Sequence of the second protein:
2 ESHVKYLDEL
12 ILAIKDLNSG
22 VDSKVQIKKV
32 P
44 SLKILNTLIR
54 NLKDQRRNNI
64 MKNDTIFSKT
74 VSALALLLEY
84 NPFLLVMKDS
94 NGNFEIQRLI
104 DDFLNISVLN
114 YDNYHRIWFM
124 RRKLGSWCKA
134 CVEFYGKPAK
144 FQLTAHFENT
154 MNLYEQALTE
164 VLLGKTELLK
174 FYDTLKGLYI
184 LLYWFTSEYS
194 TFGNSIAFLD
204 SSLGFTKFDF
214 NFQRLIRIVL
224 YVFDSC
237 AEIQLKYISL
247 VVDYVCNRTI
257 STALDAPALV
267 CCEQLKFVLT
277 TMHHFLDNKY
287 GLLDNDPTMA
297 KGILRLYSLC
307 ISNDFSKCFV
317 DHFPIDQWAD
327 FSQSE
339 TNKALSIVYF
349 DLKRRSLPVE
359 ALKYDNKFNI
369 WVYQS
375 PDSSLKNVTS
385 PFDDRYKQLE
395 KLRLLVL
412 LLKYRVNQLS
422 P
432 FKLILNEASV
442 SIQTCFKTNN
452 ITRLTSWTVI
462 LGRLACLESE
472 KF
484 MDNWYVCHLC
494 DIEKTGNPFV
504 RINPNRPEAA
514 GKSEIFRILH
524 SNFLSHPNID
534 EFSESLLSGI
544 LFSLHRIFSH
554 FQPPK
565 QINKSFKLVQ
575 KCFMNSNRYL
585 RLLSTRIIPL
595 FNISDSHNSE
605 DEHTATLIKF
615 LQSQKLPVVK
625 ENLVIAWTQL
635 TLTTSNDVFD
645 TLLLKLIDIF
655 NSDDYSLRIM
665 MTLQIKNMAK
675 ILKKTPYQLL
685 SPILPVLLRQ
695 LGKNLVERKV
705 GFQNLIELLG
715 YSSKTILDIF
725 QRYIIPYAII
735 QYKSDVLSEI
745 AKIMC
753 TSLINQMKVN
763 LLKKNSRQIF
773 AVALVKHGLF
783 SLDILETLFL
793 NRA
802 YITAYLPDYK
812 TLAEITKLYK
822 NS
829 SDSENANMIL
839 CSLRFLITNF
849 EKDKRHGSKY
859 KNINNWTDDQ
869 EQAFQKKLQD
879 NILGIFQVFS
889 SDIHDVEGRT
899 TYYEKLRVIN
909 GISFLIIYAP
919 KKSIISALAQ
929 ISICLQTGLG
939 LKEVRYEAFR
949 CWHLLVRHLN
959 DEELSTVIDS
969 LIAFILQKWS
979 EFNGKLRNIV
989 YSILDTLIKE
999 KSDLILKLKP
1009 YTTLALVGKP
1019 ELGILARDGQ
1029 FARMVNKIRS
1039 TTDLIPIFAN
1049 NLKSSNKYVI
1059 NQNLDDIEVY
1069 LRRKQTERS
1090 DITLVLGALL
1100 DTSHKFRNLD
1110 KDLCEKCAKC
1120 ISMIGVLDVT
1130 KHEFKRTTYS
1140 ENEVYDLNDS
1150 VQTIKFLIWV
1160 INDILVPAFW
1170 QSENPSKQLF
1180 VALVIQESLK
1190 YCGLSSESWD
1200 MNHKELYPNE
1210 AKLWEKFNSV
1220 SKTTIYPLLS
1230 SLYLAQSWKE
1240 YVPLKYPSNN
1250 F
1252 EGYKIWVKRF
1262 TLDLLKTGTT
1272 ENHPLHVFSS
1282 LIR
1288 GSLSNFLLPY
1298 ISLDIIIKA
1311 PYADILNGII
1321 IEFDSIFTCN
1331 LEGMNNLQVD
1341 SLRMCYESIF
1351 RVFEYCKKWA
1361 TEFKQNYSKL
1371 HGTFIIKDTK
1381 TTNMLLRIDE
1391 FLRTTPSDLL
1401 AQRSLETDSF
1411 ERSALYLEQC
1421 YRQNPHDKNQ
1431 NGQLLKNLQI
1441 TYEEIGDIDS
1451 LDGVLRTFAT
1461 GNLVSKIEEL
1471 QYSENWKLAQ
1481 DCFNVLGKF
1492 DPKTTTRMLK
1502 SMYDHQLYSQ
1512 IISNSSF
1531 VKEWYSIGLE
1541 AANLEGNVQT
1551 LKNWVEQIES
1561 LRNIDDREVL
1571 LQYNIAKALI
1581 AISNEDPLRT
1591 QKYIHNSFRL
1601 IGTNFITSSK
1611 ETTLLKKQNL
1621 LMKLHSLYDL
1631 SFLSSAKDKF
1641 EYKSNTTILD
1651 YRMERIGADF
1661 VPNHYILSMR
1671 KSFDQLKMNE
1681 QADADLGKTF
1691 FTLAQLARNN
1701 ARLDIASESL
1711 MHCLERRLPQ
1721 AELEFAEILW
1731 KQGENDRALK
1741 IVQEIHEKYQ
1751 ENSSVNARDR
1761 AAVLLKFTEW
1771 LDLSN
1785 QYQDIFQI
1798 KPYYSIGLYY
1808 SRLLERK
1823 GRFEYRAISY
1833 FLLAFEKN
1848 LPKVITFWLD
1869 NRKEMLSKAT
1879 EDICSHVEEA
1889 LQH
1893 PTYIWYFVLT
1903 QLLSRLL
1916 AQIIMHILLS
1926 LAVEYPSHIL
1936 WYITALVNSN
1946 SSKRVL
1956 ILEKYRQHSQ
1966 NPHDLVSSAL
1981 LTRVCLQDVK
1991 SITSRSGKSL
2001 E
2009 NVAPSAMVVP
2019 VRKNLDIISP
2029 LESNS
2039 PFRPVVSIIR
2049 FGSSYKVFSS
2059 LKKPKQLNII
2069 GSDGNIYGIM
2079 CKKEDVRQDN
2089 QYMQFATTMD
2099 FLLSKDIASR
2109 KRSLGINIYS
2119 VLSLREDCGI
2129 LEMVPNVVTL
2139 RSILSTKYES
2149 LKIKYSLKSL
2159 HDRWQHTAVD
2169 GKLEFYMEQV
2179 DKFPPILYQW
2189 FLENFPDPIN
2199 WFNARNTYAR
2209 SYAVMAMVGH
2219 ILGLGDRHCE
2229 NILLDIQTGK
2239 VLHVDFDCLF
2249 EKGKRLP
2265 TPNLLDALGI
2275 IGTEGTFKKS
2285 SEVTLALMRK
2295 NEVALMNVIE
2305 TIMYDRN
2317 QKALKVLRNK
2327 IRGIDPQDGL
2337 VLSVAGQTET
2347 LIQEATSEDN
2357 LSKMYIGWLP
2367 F

Sequence of the first protein:
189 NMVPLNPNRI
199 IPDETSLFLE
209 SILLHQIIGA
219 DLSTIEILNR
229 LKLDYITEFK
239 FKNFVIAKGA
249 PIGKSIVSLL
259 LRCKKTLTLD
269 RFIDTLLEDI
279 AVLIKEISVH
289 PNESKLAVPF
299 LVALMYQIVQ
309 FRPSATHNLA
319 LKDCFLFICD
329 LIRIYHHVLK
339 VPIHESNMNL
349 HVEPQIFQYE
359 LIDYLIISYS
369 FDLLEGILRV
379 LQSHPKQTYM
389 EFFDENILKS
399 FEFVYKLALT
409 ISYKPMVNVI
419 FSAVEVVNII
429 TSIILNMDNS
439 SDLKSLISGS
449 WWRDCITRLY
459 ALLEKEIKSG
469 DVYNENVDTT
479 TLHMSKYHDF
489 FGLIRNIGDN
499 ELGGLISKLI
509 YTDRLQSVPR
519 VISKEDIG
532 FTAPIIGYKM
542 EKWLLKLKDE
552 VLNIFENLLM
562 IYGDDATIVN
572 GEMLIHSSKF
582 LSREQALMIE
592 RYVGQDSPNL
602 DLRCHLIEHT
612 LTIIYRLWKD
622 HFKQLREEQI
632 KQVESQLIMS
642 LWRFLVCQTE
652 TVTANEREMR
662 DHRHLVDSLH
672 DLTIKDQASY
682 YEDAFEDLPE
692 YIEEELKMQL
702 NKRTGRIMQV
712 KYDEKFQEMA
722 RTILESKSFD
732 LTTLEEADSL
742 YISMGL

These two protein chains interact to form a complex.

Contacts between the two chains:
Residue P621 in the second protein interacts with residue I743 in the first protein (closest heavy-atom distance 4.2 Å).
Residue I663 in the second protein contacts residue S636 in the first protein (closest heavy-atom distance 3.5 Å).
Residue L171 in the second protein contacts residue N189 in the first protein (closest heavy-atom distance 3.5 Å).
Residue D494 in the second protein interacts with residue Q596 in the first protein (closest heavy-atom distance 4.1 Å).
Residue T169 in the second protein interacts with residue V191 in the first protein (closest heavy-atom distance 4.2 Å).
Residue V622 in the second protein contacts residue I743 in the first protein (closest heavy-atom distance 2.9 Å).
Residue V26 in the second protein contacts residue E719 in the first protein (closest heavy-atom distance 3.6 Å).
Residue P621 in the second protein is in contact with residue S744 in the first protein (closest heavy-atom distance 4.1 Å).
Residue T258 in the second protein interacts with residue L673 in the first protein (closest heavy-atom distance 4.4 Å).
Residue T68 in the second protein is in contact with residue P690 in the first protein (closest heavy-atom distance 4.2 Å).
Residue R1562 in the second protein contacts residue Y357 in the first protein (closest heavy-atom distance 3.9 Å).
Residue T498 in the second protein is in contact with residue K466 in the first protein (closest heavy-atom distance 3.9 Å).
Residue K1110 in the second protein is in contact with residue N345 in the first protein (closest heavy-atom distance 3.9 Å).
Residue K624 in the second protein is in contact with residue S744 in the first protein (closest heavy-atom distance 3.5 Å).
Residue S228 in the second protein contacts residue N194 in the first protein (closest heavy-atom distance 3.1 Å).
Residue T258 in the second protein is in contact with residue T674 in the first protein (closest heavy-atom distance 4.1 Å).
Residue V622 in the second protein contacts residue S744 in the first protein (closest heavy-atom distance 3.2 Å).
Residue Y117 in the second protein is in contact with residue A685 in the first protein (closest heavy-atom distance 4.2 Å).
Residue W121 in the second protein is in contact with residue A685 in the first protein (closest heavy-atom distance 4.4 Å).
Residue S1560 in the second protein interacts with residue P517 in the first protein (closest heavy-atom distance 4.3 Å).
Residue S1560 in the second protein is in contact with residue V516 in the first protein (closest heavy-atom distance 4.1 Å).
Residue S660 in the second protein interacts with residue S740 in the first protein (closest heavy-atom distance 3.7 Å).
Residue Y117 in the second protein interacts with residue D684 in the first protein (closest heavy-atom distance 4.2 Å).
Residue T666 in the second protein contacts residue S636 in the first protein (closest heavy-atom distance 4.0 Å).
Residue L1600 in the second protein is in contact with residue V350 in the first protein (closest heavy-atom distance 3.8 Å).
Residue G167 in the second protein contacts residue V191 in the first protein (closest heavy-atom distance 2.7 Å).
Residue L667 in the second protein interacts with residue S636 in the first protein (closest heavy-atom distance 3.7 Å).
Residue L712 in the second protein interacts with residue Q633 in the first protein (closest heavy-atom distance 4.0 Å).
Residue T258 in the second protein contacts residue D677 in the first protein (closest heavy-atom distance 3.9 Å).
Residue S538 in the second protein interacts with residue E659 in the first protein (closest heavy-atom distance 3.6 Å).
Residue K497 in the second protein contacts residue K466 in the first protein (closest heavy-atom distance 3.8 Å).
Residue T169 in the second protein contacts residue M190 in the first protein (closest heavy-atom distance 4.4 Å).
Residue S538 in the second protein is in contact with residue D662 in the first protein (closest heavy-atom distance 4.3 Å).
Residue E496 in the second protein interacts with residue G468 in the first protein (closest heavy-atom distance 3.1 Å).
Residue D1109 in the second protein interacts with residue N345 in the first protein (closest heavy-atom distance 3.9 Å).
Residue G167 in the second protein contacts residue P192 in the first protein (closest heavy-atom distance 3.9 Å).
Residue A259 in the second protein is in contact with residue T674 in the first protein (closest heavy-atom distance 3.8 Å).
Residue K25 in the second protein contacts residue E719 in the first protein (closest heavy-atom distance 4.2 Å).
Residue E496 in the second protein is in contact with residue S467 in the first protein (closest heavy-atom distance 3.9 Å).
Residue S71 in the second protein contacts residue Y692 in the first protein (closest heavy-atom distance 4.3 Å).
Residue E170 in the second protein interacts with residue N189 in the first protein (closest heavy-atom distance 3.1 Å).
Residue E1559 in the second protein interacts with residue I354 in the first protein (closest heavy-atom distance 3.8 Å).
Residue S205 in the second protein interacts with residue E551 in the first protein (closest heavy-atom distance 4.0 Å).
Residue V623 in the second protein interacts with residue S744 in the first protein (closest heavy-atom distance 3.6 Å).
Residue H118 in the second protein is in contact with residue A685 in the first protein (closest heavy-atom distance 3.7 Å).
Residue N581 in the second protein contacts residue V653 in the first protein (closest heavy-atom distance 3.9 Å).
Residue C229 in the second protein interacts with residue N194 in the first protein (closest heavy-atom distance 3.9 Å).
Residue K168 in the second protein interacts with residue V191 in the first protein (closest heavy-atom distance 4.2 Å).
Residue V266 in the second protein interacts with residue N494 in the first protein (closest heavy-atom distance 3.8 Å).
Residue D203 in the second protein interacts with residue N554 in the first protein (closest heavy-atom distance 4.3 Å).
Residue V26 in the second protein is in contact with residue E715 in the first protein (closest heavy-atom distance 4.3 Å).
Residue E1559 in the second protein interacts with residue V519 in the first protein (closest heavy-atom distance 4.2 Å).
Residue A259 in the second protein is in contact with residue L673 in the first protein (closest heavy-atom distance 3.1 Å).
Residue D67 in the second protein interacts with residue P690 in the first protein (closest heavy-atom distance 3.8 Å).
Residue A200 in the second protein is in contact with residue L433 in the first protein (closest heavy-atom distance 4.0 Å).
Residue L260 in the second protein is in contact with residue D677 in the first protein (closest heavy-atom distance 4.3 Å).
Residue T169 in the second protein is in contact with residue N189 in the first protein (closest heavy-atom distance 3.2 Å).
Residue V460 in the second protein interacts with residue L666 in the first protein (closest heavy-atom distance 4.2 Å).
Residue K25 in the second protein contacts residue E715 in the first protein (closest heavy-atom distance 3.1 Å).
Residue K497 in the second protein contacts residue G468 in the first protein (closest heavy-atom distance 4.0 Å).